These two protein chains interact to form a complex.

Sequence of protein 2:
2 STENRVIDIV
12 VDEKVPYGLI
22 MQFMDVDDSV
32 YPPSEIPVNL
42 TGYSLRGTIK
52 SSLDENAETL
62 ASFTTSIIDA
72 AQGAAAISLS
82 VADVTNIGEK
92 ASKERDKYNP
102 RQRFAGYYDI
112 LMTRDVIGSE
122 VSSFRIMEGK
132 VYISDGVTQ

Contacts between the two chains:
Residue Y44 in protein 2 contacts residue A41 in protein 1 (closest heavy-atom distance 5.0 Å).
Residue I118 in protein 2 contacts residue T45 in protein 1 (closest heavy-atom distance 3.5 Å).
Residue I118 in protein 2 contacts residue V48 in protein 1 (closest heavy-atom distance 3.9 Å).
Residue I118 in protein 2 is in contact with residue L44 in protein 1 (closest heavy-atom distance 3.6 Å).
Residue V117 in protein 2 contacts residue T45 in protein 1 (closest heavy-atom distance 4.1 Å).

Sequence of protein 1:
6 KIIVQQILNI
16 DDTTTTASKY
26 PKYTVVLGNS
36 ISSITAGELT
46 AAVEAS